The following describes two proteins that form a bound complex.

Sequence of chain B:
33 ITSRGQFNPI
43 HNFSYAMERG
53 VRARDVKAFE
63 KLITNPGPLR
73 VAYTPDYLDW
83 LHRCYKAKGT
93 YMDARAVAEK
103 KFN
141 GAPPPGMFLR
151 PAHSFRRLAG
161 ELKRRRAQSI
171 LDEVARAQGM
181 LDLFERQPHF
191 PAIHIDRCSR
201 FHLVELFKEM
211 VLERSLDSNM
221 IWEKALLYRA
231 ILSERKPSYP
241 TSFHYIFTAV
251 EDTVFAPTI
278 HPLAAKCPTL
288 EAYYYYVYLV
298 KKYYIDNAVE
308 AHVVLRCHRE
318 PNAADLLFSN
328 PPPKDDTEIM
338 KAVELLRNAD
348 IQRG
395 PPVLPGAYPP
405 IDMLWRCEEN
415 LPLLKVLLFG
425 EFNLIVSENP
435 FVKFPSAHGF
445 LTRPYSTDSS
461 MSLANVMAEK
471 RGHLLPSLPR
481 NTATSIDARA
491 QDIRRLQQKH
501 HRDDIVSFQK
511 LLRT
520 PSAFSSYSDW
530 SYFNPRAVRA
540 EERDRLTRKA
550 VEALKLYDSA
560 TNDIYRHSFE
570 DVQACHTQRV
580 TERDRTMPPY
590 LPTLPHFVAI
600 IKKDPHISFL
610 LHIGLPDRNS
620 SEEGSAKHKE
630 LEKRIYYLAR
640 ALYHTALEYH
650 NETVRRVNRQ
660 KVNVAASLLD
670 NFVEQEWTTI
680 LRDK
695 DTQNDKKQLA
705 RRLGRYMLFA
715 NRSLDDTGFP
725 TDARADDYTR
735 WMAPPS

Residue-level contacts at the interface:
Residue E695 in chain A is in contact with residue Y636 in chain B (closest heavy-atom distance 3.0 Å).
Residue E706 in chain A contacts residue R633 in chain B (closest heavy-atom distance 3.1 Å).
Residue L302 in chain A is in contact with residue S485 in chain B (closest heavy-atom distance 3.2 Å).
Residue R158 in chain A interacts with residue S215 in chain B (closest heavy-atom distance 3.1 Å).
Residue Q209 in chain A interacts with residue P448 in chain B (closest heavy-atom distance 2.8 Å).
Residue R78 in chain A is in contact with residue L216 in chain B (closest heavy-atom distance 3.0 Å).
Residue P225 in chain A is in contact with residue Y635 in chain B (closest heavy-atom distance 3.0 Å).
Residue E696 in chain A contacts residue R639 in chain B (closest heavy-atom distance 2.6 Å).
Residue Y337 in chain A is in contact with residue Q38 in chain B (closest heavy-atom distance 3.1 Å).
Residue K242 in chain A contacts residue D720 in chain B (closest heavy-atom distance 3.0 Å).
Residue R154 in chain A is in contact with residue E213 in chain B (closest heavy-atom distance 2.9 Å).
Residue Q194 in chain A interacts with residue K470 in chain B (closest heavy-atom distance 3.2 Å).
Residue D94 in chain A is in contact with residue S450 in chain B (closest heavy-atom distance 2.6 Å).
Residue S457 in chain A contacts residue N715 in chain B (closest heavy-atom distance 3.1 Å).
Residue Y215 in chain A interacts with residue R547 in chain B (closest heavy-atom distance 2.7 Å).
Residue E350 in chain A is in contact with residue Y556 in chain B (closest heavy-atom distance 2.4 Å).
Residue Q684 in chain A interacts with residue Q659 in chain B (closest heavy-atom distance 3.1 Å).
Residue V189 in chain A is in contact with residue R471 in chain B (closest heavy-atom distance 3.2 Å).
Residue K93 in chain A is in contact with residue T451 in chain B (closest heavy-atom distance 2.7 Å).
Residue E83 in chain A is in contact with residue R214 in chain B (closest heavy-atom distance 3.2 Å).
Residue E677 in chain A is in contact with residue R471 in chain B (closest heavy-atom distance 3.1 Å).
Residue Y103 in chain A is in contact with residue A539 in chain B (closest heavy-atom distance 3.1 Å).
Residue A210 in chain A contacts residue R447 in chain B (closest heavy-atom distance 2.6 Å).
Residue G89 in chain A interacts with residue W529 in chain B (closest heavy-atom distance 3.2 Å).
Residue T435 in chain A is in contact with residue R728 in chain B (closest heavy-atom distance 3.2 Å).
Residue H92 in chain A contacts residue R447 in chain B (closest heavy-atom distance 2.8 Å).
Residue S457 in chain A is in contact with residue R709 in chain B (closest heavy-atom distance 3.0 Å).
Residue E354 in chain A interacts with residue Y556 in chain B (closest heavy-atom distance 2.9 Å).
Residue H682 in chain A contacts residue N662 in chain B (closest heavy-atom distance 3.2 Å).
Residue Q702 in chain A is in contact with residue R633 in chain B (closest heavy-atom distance 3.1 Å).
Residue R452 in chain A interacts with residue T725 in chain B (closest heavy-atom distance 2.8 Å).
Residue R97 in chain A is in contact with residue S527 in chain B (closest heavy-atom distance 3.2 Å).
Residue E465 in chain A interacts with residue R728 in chain B (closest heavy-atom distance 2.9 Å).
Residue R452 in chain A contacts residue A727 in chain B (closest heavy-atom distance 3.2 Å).
Residue A91 in chain A interacts with residue W529 in chain B (closest heavy-atom distance 3.2 Å).
Residue Q90 in chain A is in contact with residue N433 in chain B (closest heavy-atom distance 2.6 Å).
Residue E696 in chain A interacts with residue K660 in chain B (closest heavy-atom distance 3.1 Å).
Residue E131 in chain A interacts with residue R639 in chain B (closest heavy-atom distance 3.0 Å).
Residue A91 in chain A interacts with residue D528 in chain B (closest heavy-atom distance 3.0 Å).
Residue R214 in chain A interacts with residue R538 in chain B (closest heavy-atom distance 2.8 Å).
Residue R110 in chain A contacts residue D504 in chain B (closest heavy-atom distance 2.8 Å).
Residue Q707 in chain A contacts residue N670 in chain B (closest heavy-atom distance 3.0 Å).
Residue N305 in chain A contacts residue R489 in chain B (closest heavy-atom distance 2.9 Å).
Residue R674 in chain A is in contact with residue H473 in chain B (closest heavy-atom distance 2.6 Å).
Residue D454 in chain A is in contact with residue R709 in chain B (closest heavy-atom distance 3.2 Å).
Residue Y95 in chain A interacts with residue R447 in chain B (closest heavy-atom distance 3.0 Å).
Residue V439 in chain A contacts residue D726 in chain B (closest heavy-atom distance 3.0 Å).
Residue T341 in chain A interacts with residue F39 in chain B (closest heavy-atom distance 2.7 Å).
Residue A675 in chain A contacts residue L474 in chain B (closest heavy-atom distance 2.9 Å).
Residue E79 in chain A contacts residue R447 in chain B (closest heavy-atom distance 2.8 Å).
Residue G88 in chain A interacts with residue N533 in chain B (closest heavy-atom distance 3.2 Å).
Residue R136 in chain A is in contact with residue D543 in chain B (closest heavy-atom distance 2.9 Å).
Residue G89 in chain A is in contact with residue S527 in chain B (closest heavy-atom distance 3.0 Å).
Residue Y297 in chain A contacts residue S477 in chain B (closest heavy-atom distance 3.2 Å).
Residue D140 in chain A interacts with residue R544 in chain B (closest heavy-atom distance 2.9 Å).
Residue E131 in chain A is in contact with residue H643 in chain B (closest heavy-atom distance 2.9 Å).
Residue G440 in chain A interacts with residue D726 in chain B (closest heavy-atom distance 2.7 Å).
Residue P303 in chain A interacts with residue R489 in chain B (closest heavy-atom distance 2.2 Å).
Residue R214 in chain A is in contact with residue E540 in chain B (closest heavy-atom distance 3.2 Å).
Residue E465 in chain A contacts residue A729 in chain B (closest heavy-atom distance 3.0 Å).

Sequence of chain A:
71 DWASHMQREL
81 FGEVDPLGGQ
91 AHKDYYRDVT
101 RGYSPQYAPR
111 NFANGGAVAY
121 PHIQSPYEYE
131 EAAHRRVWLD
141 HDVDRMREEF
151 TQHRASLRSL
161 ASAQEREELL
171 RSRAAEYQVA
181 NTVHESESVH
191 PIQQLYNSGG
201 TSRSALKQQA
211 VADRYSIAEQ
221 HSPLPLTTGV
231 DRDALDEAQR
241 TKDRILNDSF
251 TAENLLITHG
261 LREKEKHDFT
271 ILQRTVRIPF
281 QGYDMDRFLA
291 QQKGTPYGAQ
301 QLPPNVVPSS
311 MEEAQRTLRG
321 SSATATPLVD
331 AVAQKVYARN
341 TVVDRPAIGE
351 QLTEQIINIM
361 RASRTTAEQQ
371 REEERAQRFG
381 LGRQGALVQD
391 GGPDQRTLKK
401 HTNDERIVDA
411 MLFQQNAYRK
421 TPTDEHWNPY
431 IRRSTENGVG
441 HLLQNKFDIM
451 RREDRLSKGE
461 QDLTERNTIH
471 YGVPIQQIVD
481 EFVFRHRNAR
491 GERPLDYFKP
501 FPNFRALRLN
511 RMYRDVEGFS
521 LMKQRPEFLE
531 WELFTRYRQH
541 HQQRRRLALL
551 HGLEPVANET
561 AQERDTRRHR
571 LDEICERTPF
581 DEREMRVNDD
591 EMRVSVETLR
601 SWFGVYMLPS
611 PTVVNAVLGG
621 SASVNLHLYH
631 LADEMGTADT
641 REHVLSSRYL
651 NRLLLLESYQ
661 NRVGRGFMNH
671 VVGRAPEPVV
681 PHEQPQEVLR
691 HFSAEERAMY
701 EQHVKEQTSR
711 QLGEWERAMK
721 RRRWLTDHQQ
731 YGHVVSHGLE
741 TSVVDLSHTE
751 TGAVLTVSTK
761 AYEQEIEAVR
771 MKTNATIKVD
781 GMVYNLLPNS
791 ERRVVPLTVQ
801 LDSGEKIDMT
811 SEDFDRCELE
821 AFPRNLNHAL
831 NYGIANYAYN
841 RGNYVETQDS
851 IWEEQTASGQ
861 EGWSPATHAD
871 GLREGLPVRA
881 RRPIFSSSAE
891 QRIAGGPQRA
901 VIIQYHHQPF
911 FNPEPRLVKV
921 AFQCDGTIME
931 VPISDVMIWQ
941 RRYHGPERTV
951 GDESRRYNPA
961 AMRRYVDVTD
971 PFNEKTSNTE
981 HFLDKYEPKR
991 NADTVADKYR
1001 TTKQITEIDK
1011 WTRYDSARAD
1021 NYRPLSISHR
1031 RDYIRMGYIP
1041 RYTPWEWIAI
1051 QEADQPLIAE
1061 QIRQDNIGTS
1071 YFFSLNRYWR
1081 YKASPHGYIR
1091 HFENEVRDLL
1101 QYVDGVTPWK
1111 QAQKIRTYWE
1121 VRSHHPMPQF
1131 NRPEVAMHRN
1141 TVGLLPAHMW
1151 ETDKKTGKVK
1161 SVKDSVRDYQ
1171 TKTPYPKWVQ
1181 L